Sequence of protein 2:
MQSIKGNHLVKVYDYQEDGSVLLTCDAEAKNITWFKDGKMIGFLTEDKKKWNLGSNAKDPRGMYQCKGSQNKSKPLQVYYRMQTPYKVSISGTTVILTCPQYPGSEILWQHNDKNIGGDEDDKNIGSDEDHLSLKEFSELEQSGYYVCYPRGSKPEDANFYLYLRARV

Residue-level contacts at the interface:
Residue S92 in protein 1 contacts residue S189 in protein 2 (closest heavy-atom distance 4.9 Å).
Residue S30 in protein 1 contacts residue D193 in protein 2 (closest heavy-atom distance 3.2 Å).
Residue S30 in protein 1 is in contact with residue K190 in protein 2 (closest heavy-atom distance 4.3 Å).
Residue W90 in protein 1 contacts residue R187 in protein 2 (closest heavy-atom distance 3.5 Å).
Residue S91 in protein 1 is in contact with residue G188 in protein 2 (closest heavy-atom distance 4.6 Å).
Residue Y31 in protein 1 contacts residue G188 in protein 2 (closest heavy-atom distance 2.7 Å).
Residue W90 in protein 1 interacts with residue S189 in protein 2 (closest heavy-atom distance 3.8 Å).
Residue D49 in protein 1 contacts residue K190 in protein 2 (closest heavy-atom distance 2.8 Å).
Residue Y31 in protein 1 interacts with residue K190 in protein 2 (closest heavy-atom distance 3.9 Å).
Residue W90 in protein 1 contacts residue G188 in protein 2 (closest heavy-atom distance 3.1 Å).
Residue S91 in protein 1 is in contact with residue S189 in protein 2 (closest heavy-atom distance 3.2 Å).
Residue N93 in protein 1 interacts with residue S141 in protein 2 (closest heavy-atom distance 4.9 Å).
Residue Y31 in protein 1 interacts with residue S189 in protein 2 (closest heavy-atom distance 4.9 Å).

Sequence of protein 1:
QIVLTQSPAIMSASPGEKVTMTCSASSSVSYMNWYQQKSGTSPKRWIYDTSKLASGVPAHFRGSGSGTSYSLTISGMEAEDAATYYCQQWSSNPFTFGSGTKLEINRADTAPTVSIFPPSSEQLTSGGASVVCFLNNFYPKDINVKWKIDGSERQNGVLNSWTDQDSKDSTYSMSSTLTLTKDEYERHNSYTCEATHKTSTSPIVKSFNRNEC

These two protein chains interact to form a complex.